Sequence of chain B:
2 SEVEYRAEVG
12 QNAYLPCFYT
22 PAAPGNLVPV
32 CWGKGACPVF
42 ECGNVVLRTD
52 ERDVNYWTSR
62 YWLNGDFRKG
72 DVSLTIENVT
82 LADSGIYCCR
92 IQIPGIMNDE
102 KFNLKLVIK

Sequence of chain A:
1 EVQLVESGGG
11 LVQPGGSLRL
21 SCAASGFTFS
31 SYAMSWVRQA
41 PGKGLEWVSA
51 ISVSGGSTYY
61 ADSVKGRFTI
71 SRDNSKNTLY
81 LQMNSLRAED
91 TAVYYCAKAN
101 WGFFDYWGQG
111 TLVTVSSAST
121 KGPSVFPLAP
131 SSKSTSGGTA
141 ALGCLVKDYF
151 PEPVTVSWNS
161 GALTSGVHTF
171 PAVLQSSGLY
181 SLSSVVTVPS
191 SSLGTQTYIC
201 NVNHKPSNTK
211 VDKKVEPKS

The following describes two proteins that form a bound complex.

Contacts between the two chains:
Residue A33 in chain A contacts residue F41 in chain B (closest heavy-atom distance 4.2 Å).
Residue Y60 in chain A is in contact with residue I97 in chain B (closest heavy-atom distance 3.6 Å).
Residue S54 in chain A interacts with residue E52 in chain B (closest heavy-atom distance 3.5 Å).
Residue V53 in chain A contacts residue Q93 in chain B (closest heavy-atom distance 4.8 Å).
Residue Y60 in chain A contacts residue M98 in chain B (closest heavy-atom distance 3.2 Å).
Residue N100 in chain A interacts with residue F41 in chain B (closest heavy-atom distance 4.1 Å).
Residue N100 in chain A interacts with residue E42 in chain B (closest heavy-atom distance 3.8 Å).
Residue Y59 in chain A interacts with residue M98 in chain B (closest heavy-atom distance 3.8 Å).
Residue V53 in chain A interacts with residue R49 in chain B (closest heavy-atom distance 3.9 Å).
Residue S57 in chain A is in contact with residue D100 in chain B (closest heavy-atom distance 2.7 Å).
Residue T58 in chain A is in contact with residue G96 in chain B (closest heavy-atom distance 3.5 Å).
Residue S57 in chain A contacts residue N99 in chain B (closest heavy-atom distance 4.8 Å).
Residue S52 in chain A contacts residue Q93 in chain B (closest heavy-atom distance 3.4 Å).
Residue S54 in chain A interacts with residue E42 in chain B (closest heavy-atom distance 5.0 Å).
Residue S57 in chain A interacts with residue Q93 in chain B (closest heavy-atom distance 4.4 Å).
Residue V53 in chain A is in contact with residue N56 in chain B (closest heavy-atom distance 4.6 Å).
Residue S57 in chain A contacts residue P95 in chain B (closest heavy-atom distance 4.4 Å).
Residue K65 in chain A interacts with residue M98 in chain B (closest heavy-atom distance 3.8 Å).
Residue A50 in chain A contacts residue F41 in chain B (closest heavy-atom distance 3.3 Å).
Residue G102 in chain A contacts residue F41 in chain B (closest heavy-atom distance 3.4 Å).
Residue V53 in chain A contacts residue E42 in chain B (closest heavy-atom distance 2.9 Å).
Residue G56 in chain A contacts residue P95 in chain B (closest heavy-atom distance 3.6 Å).
Residue K65 in chain A contacts residue I97 in chain B (closest heavy-atom distance 3.8 Å).
Residue S54 in chain A interacts with residue Q93 in chain B (closest heavy-atom distance 3.9 Å).
Residue S31 in chain A interacts with residue R49 in chain B (closest heavy-atom distance 3.4 Å).
Residue S57 in chain A is in contact with residue I94 in chain B (closest heavy-atom distance 3.0 Å).
Residue A99 in chain A is in contact with residue F41 in chain B (closest heavy-atom distance 3.4 Å).
Residue W101 in chain A interacts with residue F41 in chain B (closest heavy-atom distance 3.3 Å).
Residue W101 in chain A is in contact with residue V40 in chain B (closest heavy-atom distance 4.2 Å).
Residue W101 in chain A interacts with residue N45 in chain B (closest heavy-atom distance 3.6 Å).
Residue W101 in chain A is in contact with residue G44 in chain B (closest heavy-atom distance 3.7 Å).
Residue Y59 in chain A interacts with residue R91 in chain B (closest heavy-atom distance 4.0 Å).
Residue W101 in chain A contacts residue C43 in chain B (closest heavy-atom distance 3.4 Å).
Residue S52 in chain A is in contact with residue E42 in chain B (closest heavy-atom distance 3.3 Å).
Residue S54 in chain A contacts residue P30 in chain B (closest heavy-atom distance 3.3 Å).
Residue W47 in chain A interacts with residue F41 in chain B (closest heavy-atom distance 4.0 Å).
Residue S57 in chain A is in contact with residue M98 in chain B (closest heavy-atom distance 5.0 Å).
Residue Y59 in chain A contacts residue E42 in chain B (closest heavy-atom distance 4.6 Å).
Residue W101 in chain A contacts residue V46 in chain B (closest heavy-atom distance 4.7 Å).
Residue G102 in chain A interacts with residue V40 in chain B (closest heavy-atom distance 4.7 Å).
Residue S35 in chain A is in contact with residue F41 in chain B (closest heavy-atom distance 4.6 Å).
Residue S54 in chain A contacts residue D51 in chain B (closest heavy-atom distance 4.5 Å).
Residue Y59 in chain A is in contact with residue F41 in chain B (closest heavy-atom distance 3.7 Å).
Residue Y59 in chain A is in contact with residue Q93 in chain B (closest heavy-atom distance 4.6 Å).
Residue W47 in chain A contacts residue V40 in chain B (closest heavy-atom distance 4.9 Å).
Residue Y59 in chain A interacts with residue D100 in chain B (closest heavy-atom distance 2.7 Å).
Residue G56 in chain A contacts residue G96 in chain B (closest heavy-atom distance 3.1 Å).
Residue F104 in chain A is in contact with residue F41 in chain B (closest heavy-atom distance 4.6 Å).
Residue Y59 in chain A interacts with residue V40 in chain B (closest heavy-atom distance 4.4 Å).
Residue T58 in chain A interacts with residue M98 in chain B (closest heavy-atom distance 3.0 Å).
Residue W101 in chain A interacts with residue E42 in chain B (closest heavy-atom distance 4.6 Å).
Residue T58 in chain A contacts residue I97 in chain B (closest heavy-atom distance 3.5 Å).
Residue A33 in chain A interacts with residue E42 in chain B (closest heavy-atom distance 3.8 Å).
Residue S57 in chain A contacts residue G96 in chain B (closest heavy-atom distance 3.0 Å).
Residue W101 in chain A interacts with residue P39 in chain B (closest heavy-atom distance 3.3 Å).